Sequence of protein 1:
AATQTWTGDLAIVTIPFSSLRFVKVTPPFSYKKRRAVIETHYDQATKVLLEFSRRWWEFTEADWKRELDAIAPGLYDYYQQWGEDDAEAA

Sequence of protein 2:
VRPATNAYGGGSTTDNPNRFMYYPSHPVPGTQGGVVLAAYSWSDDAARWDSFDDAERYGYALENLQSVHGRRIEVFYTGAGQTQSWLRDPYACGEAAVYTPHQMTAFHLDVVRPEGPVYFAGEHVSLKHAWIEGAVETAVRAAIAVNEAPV

These two protein chains interact to form a complex.

Contacts between the two chains:
Residue Y121 in protein 2 contacts residue A11 in protein 1 (closest heavy-atom distance 2.6 Å).
Residue V38 in protein 2 is in contact with residue L50 in protein 1 (closest heavy-atom distance 2.9 Å).
Residue T85 in protein 2 interacts with residue K47 in protein 1 (closest heavy-atom distance 3.0 Å).
Residue T80 in protein 2 interacts with residue E51 in protein 1 (closest heavy-atom distance 3.0 Å).
Residue N8 in protein 2 is in contact with residue F59 in protein 1 (closest heavy-atom distance 2.9 Å).
Residue G36 in protein 2 is in contact with residue F52 in protein 1 (closest heavy-atom distance 2.8 Å).
Residue R73 in protein 2 interacts with residue E84 in protein 1 (closest heavy-atom distance 2.8 Å).
Residue C95 in protein 2 contacts residue S18 in protein 1 (closest heavy-atom distance 3.0 Å).
Residue S45 in protein 2 contacts residue D43 in protein 1 (closest heavy-atom distance 3.1 Å).
Residue E117 in protein 2 interacts with residue S30 in protein 1 (closest heavy-atom distance 2.6 Å).
Residue A9 in protein 2 is in contact with residue W57 in protein 1 (closest heavy-atom distance 2.7 Å).
Residue Q105 in protein 2 is in contact with residue E39 in protein 1 (closest heavy-atom distance 3.0 Å).
Residue V100 in protein 2 interacts with residue H41 in protein 1 (closest heavy-atom distance 2.9 Å).
Residue A6 in protein 2 contacts residue E61 in protein 1 (closest heavy-atom distance 3.2 Å).
Residue L39 in protein 2 is in contact with residue K47 in protein 1 (closest heavy-atom distance 3.1 Å).
Residue G72 in protein 2 contacts residue E84 in protein 1 (closest heavy-atom distance 3.2 Å).
Residue Y121 in protein 2 is in contact with residue I12 in protein 1 (closest heavy-atom distance 3.2 Å).
Residue R73 in protein 2 interacts with residue G83 in protein 1 (closest heavy-atom distance 2.7 Å).
Residue Q84 in protein 2 is in contact with residue L49 in protein 1 (closest heavy-atom distance 2.6 Å).
Residue G35 in protein 2 interacts with residue F52 in protein 1 (closest heavy-atom distance 3.1 Å).
Residue P119 in protein 2 is in contact with residue D9 in protein 1 (closest heavy-atom distance 3.2 Å).
Residue Q86 in protein 2 interacts with residue K47 in protein 1 (closest heavy-atom distance 3.0 Å).
Residue D112 in protein 2 interacts with residue K33 in protein 1 (closest heavy-atom distance 2.4 Å).
Residue N8 in protein 2 is in contact with residue W57 in protein 1 (closest heavy-atom distance 3.0 Å).
Residue A40 in protein 2 contacts residue V48 in protein 1 (closest heavy-atom distance 3.0 Å).
Residue V38 in protein 2 interacts with residue W57 in protein 1 (closest heavy-atom distance 3.2 Å).
Residue F78 in protein 2 contacts residue F52 in protein 1 (closest heavy-atom distance 3.3 Å).
Residue Q34 in protein 2 interacts with residue S53 in protein 1 (closest heavy-atom distance 3.1 Å).
Residue G83 in protein 2 is in contact with residue L49 in protein 1 (closest heavy-atom distance 2.8 Å).
Residue Y121 in protein 2 is in contact with residue V13 in protein 1 (closest heavy-atom distance 2.6 Å).
Residue A82 in protein 2 interacts with residue E51 in protein 1 (closest heavy-atom distance 2.9 Å).
Residue R73 in protein 2 is in contact with residue W82 in protein 1 (closest heavy-atom distance 3.2 Å).
Residue R4 in protein 2 is in contact with residue E84 in protein 1 (closest heavy-atom distance 2.4 Å).
Residue H126 in protein 2 interacts with residue F17 in protein 1 (closest heavy-atom distance 3.2 Å).
Residue A98 in protein 2 interacts with residue D43 in protein 1 (closest heavy-atom distance 3.0 Å).
Residue R74 in protein 2 contacts residue E61 in protein 1 (closest heavy-atom distance 2.8 Å).
Residue N8 in protein 2 contacts residue T60 in protein 1 (closest heavy-atom distance 3.1 Å).
Residue S43 in protein 2 interacts with residue A45 in protein 1 (closest heavy-atom distance 3.3 Å).
Residue N8 in protein 2 contacts residue E58 in protein 1 (closest heavy-atom distance 2.5 Å).
Residue R115 in protein 2 is in contact with residue K33 in protein 1 (closest heavy-atom distance 2.9 Å).
Residue D52 in protein 2 is in contact with residue T46 in protein 1 (closest heavy-atom distance 2.7 Å).
Residue V113 in protein 2 is in contact with residue K33 in protein 1 (closest heavy-atom distance 3.2 Å).
Residue A41 in protein 2 interacts with residue K47 in protein 1 (closest heavy-atom distance 3.2 Å).
Residue V37 in protein 2 is in contact with residue L50 in protein 1 (closest heavy-atom distance 3.3 Å).
Residue G35 in protein 2 is in contact with residue R55 in protein 1 (closest heavy-atom distance 2.8 Å).
Residue A41 in protein 2 contacts residue V48 in protein 1 (closest heavy-atom distance 2.6 Å).
Residue W88 in protein 2 interacts with residue A45 in protein 1 (closest heavy-atom distance 3.0 Å).
Residue P119 in protein 2 interacts with residue A11 in protein 1 (closest heavy-atom distance 3.0 Å).
Residue A123 in protein 2 is in contact with residue V13 in protein 1 (closest heavy-atom distance 3.2 Å).
Residue E76 in protein 2 interacts with residue Y79 in protein 1 (closest heavy-atom distance 2.5 Å).
Residue R74 in protein 2 contacts residue Y76 in protein 1 (closest heavy-atom distance 3.2 Å).
Residue G35 in protein 2 contacts residue S53 in protein 1 (closest heavy-atom distance 3.1 Å).
Residue E97 in protein 2 interacts with residue D43 in protein 1 (closest heavy-atom distance 2.7 Å).
Residue S45 in protein 2 is in contact with residue Q44 in protein 1 (closest heavy-atom distance 2.9 Å).
Residue E117 in protein 2 interacts with residue K33 in protein 1 (closest heavy-atom distance 2.8 Å).
Residue D112 in protein 2 contacts residue K32 in protein 1 (closest heavy-atom distance 3.1 Å).
Residue T33 in protein 2 is in contact with residue R55 in protein 1 (closest heavy-atom distance 2.9 Å).
Residue V3 in protein 2 interacts with residue E84 in protein 1 (closest heavy-atom distance 3.0 Å).
Residue F78 in protein 2 contacts residue S53 in protein 1 (closest heavy-atom distance 2.7 Å).
Residue Q34 in protein 2 interacts with residue R54 in protein 1 (closest heavy-atom distance 3.1 Å).